Sequence of protein 1:
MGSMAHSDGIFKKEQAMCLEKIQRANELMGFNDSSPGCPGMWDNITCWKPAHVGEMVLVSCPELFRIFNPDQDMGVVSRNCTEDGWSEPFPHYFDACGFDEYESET

This data describes a binding interaction between two proteins.

Sequence of protein 2:
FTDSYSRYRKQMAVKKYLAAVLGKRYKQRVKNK

Interface contacts:
Residue E105 in protein 1 is in contact with residue K27 in protein 2 (closest heavy-atom distance 4.1 Å).
Residue E101 in protein 1 is in contact with residue R25 in protein 2 (closest heavy-atom distance 3.0 Å).
Residue L58 in protein 1 is in contact with residue Y5 in protein 2 (closest heavy-atom distance 3.9 Å).
Residue T106 in protein 1 is in contact with residue K27 in protein 2 (closest heavy-atom distance 3.1 Å).
Residue E55 in protein 1 contacts residue F1 in protein 2 (closest heavy-atom distance 3.5 Å).
Residue S104 in protein 1 is in contact with residue K27 in protein 2 (closest heavy-atom distance 4.4 Å).
Residue M4 in protein 1 interacts with residue K31 in protein 2 (closest heavy-atom distance 4.2 Å).
Residue M56 in protein 1 contacts residue S6 in protein 2 (closest heavy-atom distance 3.7 Å).
Residue D95 in protein 1 is in contact with residue L22 in protein 2 (closest heavy-atom distance 3.1 Å).
Residue S104 in protein 1 is in contact with residue R25 in protein 2 (closest heavy-atom distance 3.2 Å).
Residue H52 in protein 1 contacts residue F1 in protein 2 (closest heavy-atom distance 3.7 Å).
Residue E101 in protein 1 contacts residue Y26 in protein 2 (closest heavy-atom distance 3.5 Å).
Residue A96 in protein 1 interacts with residue Y17 in protein 2 (closest heavy-atom distance 3.4 Å).
Residue Y93 in protein 1 is in contact with residue L22 in protein 2 (closest heavy-atom distance 3.2 Å).
Residue D8 in protein 1 is in contact with residue R29 in protein 2 (closest heavy-atom distance 3.4 Å).
Residue L58 in protein 1 interacts with residue S6 in protein 2 (closest heavy-atom distance 3.6 Å).
Residue A96 in protein 1 is in contact with residue Y26 in protein 2 (closest heavy-atom distance 3.6 Å).
Residue H6 in protein 1 interacts with residue N32 in protein 2 (closest heavy-atom distance 3.4 Å).
Residue C97 in protein 1 contacts residue Y26 in protein 2 (closest heavy-atom distance 2.9 Å).
Residue Y102 in protein 1 interacts with residue Q28 in protein 2 (closest heavy-atom distance 3.1 Å).
Residue D95 in protein 1 contacts residue Y26 in protein 2 (closest heavy-atom distance 3.1 Å).
Residue P91 in protein 1 interacts with residue A13 in protein 2 (closest heavy-atom distance 3.4 Å).
Residue D100 in protein 1 contacts residue R29 in protein 2 (closest heavy-atom distance 3.4 Å).
Residue P91 in protein 1 contacts residue V14 in protein 2 (closest heavy-atom distance 3.4 Å).
Residue Y102 in protein 1 interacts with residue K27 in protein 2 (closest heavy-atom distance 3.7 Å).
Residue F90 in protein 1 interacts with residue V14 in protein 2 (closest heavy-atom distance 3.8 Å).
Residue L58 in protein 1 interacts with residue R9 in protein 2 (closest heavy-atom distance 3.8 Å).
Residue N44 in protein 1 interacts with residue N32 in protein 2 (closest heavy-atom distance 4.2 Å).
Residue E105 in protein 1 contacts residue R25 in protein 2 (closest heavy-atom distance 3.4 Å).
Residue V76 in protein 1 is in contact with residue Y17 in protein 2 (closest heavy-atom distance 2.9 Å).
Residue L64 in protein 1 interacts with residue R25 in protein 2 (closest heavy-atom distance 3.0 Å).
Residue V53 in protein 1 interacts with residue F1 in protein 2 (closest heavy-atom distance 3.2 Å).
Residue E55 in protein 1 interacts with residue T2 in protein 2 (closest heavy-atom distance 3.0 Å).
Residue S104 in protein 1 interacts with residue K24 in protein 2 (closest heavy-atom distance 3.9 Å).
Residue D8 in protein 1 is in contact with residue N32 in protein 2 (closest heavy-atom distance 3.3 Å).
Residue G75 in protein 1 is in contact with residue Y17 in protein 2 (closest heavy-atom distance 3.7 Å).
Residue L58 in protein 1 interacts with residue A13 in protein 2 (closest heavy-atom distance 3.9 Å).
Residue S35 in protein 1 is in contact with residue F1 in protein 2 (closest heavy-atom distance 4.0 Å).
Residue E101 in protein 1 is in contact with residue K27 in protein 2 (closest heavy-atom distance 4.0 Å).
Residue T106 in protein 1 interacts with residue K24 in protein 2 (closest heavy-atom distance 3.0 Å).
Residue I67 in protein 1 interacts with residue R25 in protein 2 (closest heavy-atom distance 3.5 Å).
Residue A96 in protein 1 interacts with residue L22 in protein 2 (closest heavy-atom distance 3.5 Å).
Residue H92 in protein 1 is in contact with residue L18 in protein 2 (closest heavy-atom distance 4.2 Å).
Residue Y102 in protein 1 contacts residue R29 in protein 2 (closest heavy-atom distance 3.6 Å).
Residue F94 in protein 1 interacts with residue K33 in protein 2 (closest heavy-atom distance 3.7 Å).
Residue M56 in protein 1 interacts with residue K10 in protein 2 (closest heavy-atom distance 3.7 Å).
Residue D95 in protein 1 is in contact with residue N32 in protein 2 (closest heavy-atom distance 3.2 Å).
Residue G98 in protein 1 interacts with residue Y26 in protein 2 (closest heavy-atom distance 3.2 Å).
Residue E101 in protein 1 interacts with residue R29 in protein 2 (closest heavy-atom distance 4.1 Å).
Residue P91 in protein 1 interacts with residue L18 in protein 2 (closest heavy-atom distance 3.7 Å).
Residue D95 in protein 1 is in contact with residue V30 in protein 2 (closest heavy-atom distance 4.2 Å).
Residue F65 in protein 1 is in contact with residue R25 in protein 2 (closest heavy-atom distance 4.0 Å).
Residue P91 in protein 1 contacts residue Y17 in protein 2 (closest heavy-atom distance 3.6 Å).
Residue G9 in protein 1 interacts with residue N32 in protein 2 (closest heavy-atom distance 4.1 Å).
Residue F94 in protein 1 contacts residue L22 in protein 2 (closest heavy-atom distance 3.6 Å).
Residue A96 in protein 1 interacts with residue V21 in protein 2 (closest heavy-atom distance 3.6 Å).
Residue E103 in protein 1 is in contact with residue K27 in protein 2 (closest heavy-atom distance 2.8 Å).
Residue D8 in protein 1 contacts residue K31 in protein 2 (closest heavy-atom distance 3.3 Å).
Residue E105 in protein 1 contacts residue K24 in protein 2 (closest heavy-atom distance 4.0 Å).
Residue F94 in protein 1 contacts residue V30 in protein 2 (closest heavy-atom distance 3.7 Å).